Residue-level contacts at the interface:
Residue I111 in the first protein is in contact with residue E64 in the second protein (closest heavy-atom distance 4.9 Å).
Residue R112 in the first protein is in contact with residue M65 in the second protein (closest heavy-atom distance 4.8 Å).
Residue R112 in the first protein contacts residue V66 in the second protein (closest heavy-atom distance 3.8 Å).
Residue R115 in the first protein is in contact with residue D63 in the second protein (closest heavy-atom distance 2.8 Å).
Residue R115 in the first protein is in contact with residue E64 in the second protein (closest heavy-atom distance 3.6 Å).
Residue R112 in the first protein interacts with residue E64 in the second protein (closest heavy-atom distance 2.9 Å).

The following describes two proteins that form a bound complex.

Sequence of the first protein:
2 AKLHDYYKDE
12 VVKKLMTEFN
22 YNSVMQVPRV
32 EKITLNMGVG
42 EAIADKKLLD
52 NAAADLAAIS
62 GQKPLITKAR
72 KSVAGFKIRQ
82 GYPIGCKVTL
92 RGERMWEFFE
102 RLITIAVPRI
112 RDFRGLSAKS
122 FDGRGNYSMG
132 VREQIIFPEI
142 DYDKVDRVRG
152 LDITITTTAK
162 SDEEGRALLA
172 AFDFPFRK

Sequence of the second protein:
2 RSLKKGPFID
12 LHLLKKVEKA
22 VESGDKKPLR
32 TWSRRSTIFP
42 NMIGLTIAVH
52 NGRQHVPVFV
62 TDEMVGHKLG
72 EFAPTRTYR